These two protein chains interact to form a complex.

Interface contacts:
Residue T82 in protein 2 contacts residue L113 in protein 1 (closest heavy-atom distance 2.9 Å).
Residue A155 in protein 2 contacts residue L36 in protein 1 (closest heavy-atom distance 3.3 Å).
Residue A40 in protein 2 interacts with residue A155 in protein 1 (closest heavy-atom distance 3.4 Å).
Residue A40 in protein 2 is in contact with residue I152 in protein 1 (closest heavy-atom distance 3.2 Å).
Residue T43 in protein 2 contacts residue I152 in protein 1 (closest heavy-atom distance 3.0 Å).
Residue Q173 in protein 2 contacts residue T22 in protein 1 (closest heavy-atom distance 2.5 Å).
Residue I166 in protein 2 contacts residue N26 in protein 1 (closest heavy-atom distance 2.9 Å).
Residue I124 in protein 2 interacts with residue I71 in protein 1 (closest heavy-atom distance 3.2 Å).
Residue I162 in protein 2 is in contact with residue N29 in protein 1 (closest heavy-atom distance 3.3 Å).
Residue M187 in protein 2 interacts with residue M187 in protein 1 (closest heavy-atom distance 3.2 Å).
Residue A44 in protein 2 is in contact with residue I152 in protein 1 (closest heavy-atom distance 3.2 Å).
Residue S170 in protein 2 is in contact with residue N26 in protein 1 (closest heavy-atom distance 3.1 Å).
Residue S64 in protein 2 interacts with residue S131 in protein 1 (closest heavy-atom distance 3.1 Å).
Residue T43 in protein 2 contacts residue E151 in protein 1 (closest heavy-atom distance 3.1 Å).
Residue I68 in protein 2 interacts with residue L127 in protein 1 (closest heavy-atom distance 2.9 Å).
Residue N53 in protein 2 contacts residue L141 in protein 1 (closest heavy-atom distance 3.2 Å).
Residue L113 in protein 2 interacts with residue T82 in protein 1 (closest heavy-atom distance 3.1 Å).
Residue N26 in protein 2 contacts residue A169 in protein 1 (closest heavy-atom distance 3.4 Å).
Residue Q11 in protein 2 interacts with residue Q179 in protein 1 (closest heavy-atom distance 3.0 Å).
Residue Q179 in protein 2 is in contact with residue Q11 in protein 1 (closest heavy-atom distance 3.4 Å).
Residue Q99 in protein 2 contacts residue Q99 in protein 1 (closest heavy-atom distance 3.3 Å).
Residue Q193 in protein 2 interacts with residue N194 in protein 1 (closest heavy-atom distance 3.4 Å).
Residue L36 in protein 2 interacts with residue V159 in protein 1 (closest heavy-atom distance 3.4 Å).
Residue V106 in protein 2 contacts residue F103 in protein 1 (closest heavy-atom distance 3.2 Å).
Residue T43 in protein 2 is in contact with residue T148 in protein 1 (closest heavy-atom distance 2.8 Å).
Residue Q25 in protein 2 interacts with residue A169 in protein 1 (closest heavy-atom distance 3.1 Å).
Residue M163 in protein 2 contacts residue M163 in protein 1 (closest heavy-atom distance 3.1 Å).
Residue L127 in protein 2 contacts residue I68 in protein 1 (closest heavy-atom distance 3.2 Å).
Residue N26 in protein 2 is in contact with residue I166 in protein 1 (closest heavy-atom distance 3.3 Å).
Residue T12 in protein 2 is in contact with residue A183 in protein 1 (closest heavy-atom distance 3.4 Å).
Residue I61 in protein 2 is in contact with residue K134 in protein 1 (closest heavy-atom distance 3.3 Å).
Residue G47 in protein 2 is in contact with residue T148 in protein 1 (closest heavy-atom distance 3.0 Å).
Residue L127 in protein 2 interacts with residue K67 in protein 1 (closest heavy-atom distance 3.2 Å).
Residue R158 in protein 2 interacts with residue L36 in protein 1 (closest heavy-atom distance 3.2 Å).
Residue I152 in protein 2 is in contact with residue T43 in protein 1 (closest heavy-atom distance 3.0 Å).
Residue I72 in protein 2 is in contact with residue I124 in protein 1 (closest heavy-atom distance 3.4 Å).
Residue T22 in protein 2 is in contact with residue Q173 in protein 1 (closest heavy-atom distance 2.4 Å).
Residue V159 in protein 2 is in contact with residue V159 in protein 1 (closest heavy-atom distance 3.4 Å).
Residue F103 in protein 2 contacts residue F103 in protein 1 (closest heavy-atom distance 3.2 Å).
Residue N194 in protein 2 contacts residue N194 in protein 1 (closest heavy-atom distance 2.8 Å).
Residue V190 in protein 2 contacts residue N194 in protein 1 (closest heavy-atom distance 3.4 Å).
Residue L141 in protein 2 contacts residue V50 in protein 1 (closest heavy-atom distance 3.0 Å).
Residue I71 in protein 2 interacts with residue I124 in protein 1 (closest heavy-atom distance 3.0 Å).
Residue S39 in protein 2 contacts residue A155 in protein 1 (closest heavy-atom distance 3.1 Å).
Residue V190 in protein 2 contacts residue V190 in protein 1 (closest heavy-atom distance 3.4 Å).
Residue Q173 in protein 2 contacts residue Q173 in protein 1 (closest heavy-atom distance 3.1 Å).
Residue Q179 in protein 2 contacts residue S15 in protein 1 (closest heavy-atom distance 2.5 Å).
Residue L85 in protein 2 is in contact with residue E109 in protein 1 (closest heavy-atom distance 3.2 Å).
Residue A145 in protein 2 is in contact with residue V50 in protein 1 (closest heavy-atom distance 3.0 Å).
Residue V54 in protein 2 is in contact with residue L141 in protein 1 (closest heavy-atom distance 3.0 Å).
Residue L36 in protein 2 is in contact with residue A155 in protein 1 (closest heavy-atom distance 2.7 Å).
Residue V50 in protein 2 contacts residue A145 in protein 1 (closest heavy-atom distance 3.3 Å).
Residue M187 in protein 2 interacts with residue A183 in protein 1 (closest heavy-atom distance 3.2 Å).
Residue I152 in protein 2 is in contact with residue A40 in protein 1 (closest heavy-atom distance 2.9 Å).
Residue N29 in protein 2 contacts residue I162 in protein 1 (closest heavy-atom distance 3.1 Å).
Residue A120 in protein 2 is in contact with residue I75 in protein 1 (closest heavy-atom distance 3.2 Å).
Residue Q32 in protein 2 is in contact with residue I162 in protein 1 (closest heavy-atom distance 2.8 Å).
Residue A33 in protein 2 is in contact with residue M163 in protein 1 (closest heavy-atom distance 3.4 Å).
Residue L36 in protein 2 is in contact with residue R158 in protein 1 (closest heavy-atom distance 3.0 Å).
Residue Q11 in protein 2 contacts residue V180 in protein 1 (closest heavy-atom distance 3.1 Å).

Sequence of protein 1:
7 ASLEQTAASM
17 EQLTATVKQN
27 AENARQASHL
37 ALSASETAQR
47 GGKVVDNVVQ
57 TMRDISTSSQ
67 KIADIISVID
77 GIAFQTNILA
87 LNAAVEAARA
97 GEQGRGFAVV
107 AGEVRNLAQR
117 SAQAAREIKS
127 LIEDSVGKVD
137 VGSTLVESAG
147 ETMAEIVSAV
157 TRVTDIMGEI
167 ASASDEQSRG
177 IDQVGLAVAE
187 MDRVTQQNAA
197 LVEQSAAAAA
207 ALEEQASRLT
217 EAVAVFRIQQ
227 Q

Sequence of protein 2:
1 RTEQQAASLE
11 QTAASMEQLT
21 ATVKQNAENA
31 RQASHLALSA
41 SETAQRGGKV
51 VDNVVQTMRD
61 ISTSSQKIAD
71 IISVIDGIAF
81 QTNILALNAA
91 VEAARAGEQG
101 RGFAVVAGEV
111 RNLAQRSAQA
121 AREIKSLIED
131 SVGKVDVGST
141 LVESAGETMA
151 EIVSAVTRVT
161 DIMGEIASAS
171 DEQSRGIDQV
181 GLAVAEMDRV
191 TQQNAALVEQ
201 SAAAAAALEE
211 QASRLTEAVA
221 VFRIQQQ